Sequence of the first protein:
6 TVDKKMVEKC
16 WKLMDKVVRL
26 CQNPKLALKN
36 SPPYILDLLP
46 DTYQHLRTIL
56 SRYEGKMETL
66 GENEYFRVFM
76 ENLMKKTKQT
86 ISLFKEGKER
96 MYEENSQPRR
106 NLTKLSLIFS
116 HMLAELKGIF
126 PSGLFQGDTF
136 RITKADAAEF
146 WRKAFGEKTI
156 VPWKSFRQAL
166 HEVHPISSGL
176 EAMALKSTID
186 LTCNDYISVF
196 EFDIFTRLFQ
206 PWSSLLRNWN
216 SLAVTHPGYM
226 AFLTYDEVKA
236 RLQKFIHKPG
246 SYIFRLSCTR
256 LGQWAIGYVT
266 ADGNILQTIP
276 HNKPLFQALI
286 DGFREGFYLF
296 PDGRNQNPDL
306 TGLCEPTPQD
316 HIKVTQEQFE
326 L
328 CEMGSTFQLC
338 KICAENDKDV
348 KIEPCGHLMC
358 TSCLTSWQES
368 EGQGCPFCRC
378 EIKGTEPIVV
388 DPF

Sequence of the second protein:
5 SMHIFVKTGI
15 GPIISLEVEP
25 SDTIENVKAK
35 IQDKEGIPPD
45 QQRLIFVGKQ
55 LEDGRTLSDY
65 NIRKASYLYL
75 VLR

These two protein chains interact to form a complex.

Residue-level contacts at the interface:
Residue I339 in the first protein contacts residue G52 in the second protein (closest heavy-atom distance 3.4 Å).
Residue F374 in the first protein interacts with residue G13 in the second protein (closest heavy-atom distance 3.4 Å).
Residue A341 in the first protein interacts with residue G52 in the second protein (closest heavy-atom distance 3.5 Å).
Residue I339 in the first protein contacts residue V75 in the second protein (closest heavy-atom distance 4.6 Å).
Residue M330 in the first protein contacts residue K11 in the second protein (closest heavy-atom distance 4.8 Å).
Residue R376 in the first protein is in contact with residue Q45 in the second protein (closest heavy-atom distance 3.4 Å).
Residue W364 in the first protein is in contact with residue V75 in the second protein (closest heavy-atom distance 3.3 Å).
Residue C340 in the first protein contacts residue V51 in the second protein (closest heavy-atom distance 4.4 Å).
Residue F374 in the first protein contacts residue L74 in the second protein (closest heavy-atom distance 3.9 Å).
Residue K338 in the first protein contacts residue Y73 in the second protein (closest heavy-atom distance 3.4 Å).
Residue C375 in the first protein is in contact with residue L76 in the second protein (closest heavy-atom distance 4.6 Å).
Residue K338 in the first protein contacts residue G52 in the second protein (closest heavy-atom distance 4.6 Å).
Residue W364 in the first protein interacts with residue R77 in the second protein (closest heavy-atom distance 3.4 Å).
Residue R376 in the first protein interacts with residue I41 in the second protein (closest heavy-atom distance 4.4 Å).
Residue F374 in the first protein interacts with residue T12 in the second protein (closest heavy-atom distance 4.7 Å).
Residue P373 in the first protein is in contact with residue L76 in the second protein (closest heavy-atom distance 2.9 Å).
Residue F374 in the first protein contacts residue L76 in the second protein (closest heavy-atom distance 3.8 Å).
Residue P373 in the first protein contacts residue V75 in the second protein (closest heavy-atom distance 3.4 Å).
Residue E368 in the first protein interacts with residue R77 in the second protein (closest heavy-atom distance 3.2 Å).
Residue K338 in the first protein is in contact with residue I49 in the second protein (closest heavy-atom distance 3.6 Å).
Residue F374 in the first protein interacts with residue I14 in the second protein (closest heavy-atom distance 3.7 Å).
Residue P373 in the first protein interacts with residue L74 in the second protein (closest heavy-atom distance 4.3 Å).
Residue M330 in the first protein contacts residue Y73 in the second protein (closest heavy-atom distance 3.3 Å).
Residue C375 in the first protein contacts residue G13 in the second protein (closest heavy-atom distance 3.3 Å).
Residue R376 in the first protein interacts with residue L76 in the second protein (closest heavy-atom distance 3.8 Å).
Residue A341 in the first protein is in contact with residue V51 in the second protein (closest heavy-atom distance 3.5 Å).
Residue E329 in the first protein interacts with residue Y71 in the second protein (closest heavy-atom distance 4.3 Å).
Residue C340 in the first protein interacts with residue G52 in the second protein (closest heavy-atom distance 3.3 Å).
Residue I339 in the first protein contacts residue I49 in the second protein (closest heavy-atom distance 3.6 Å).
Residue F374 in the first protein interacts with residue Y73 in the second protein (closest heavy-atom distance 4.4 Å).
Residue R376 in the first protein is in contact with residue R77 in the second protein (closest heavy-atom distance 4.5 Å).
Residue F374 in the first protein is in contact with residue V75 in the second protein (closest heavy-atom distance 4.6 Å).
Residue H354 in the first protein contacts residue G13 in the second protein (closest heavy-atom distance 3.6 Å).
Residue C372 in the first protein is in contact with residue L76 in the second protein (closest heavy-atom distance 4.8 Å).
Residue W364 in the first protein interacts with residue L76 in the second protein (closest heavy-atom distance 3.2 Å).
Residue C375 in the first protein interacts with residue I14 in the second protein (closest heavy-atom distance 3.8 Å).
Residue R376 in the first protein is in contact with residue I14 in the second protein (closest heavy-atom distance 4.4 Å).
Residue M330 in the first protein contacts residue Y71 in the second protein (closest heavy-atom distance 3.6 Å).
Residue I339 in the first protein contacts residue K53 in the second protein (closest heavy-atom distance 4.8 Å).